Interface contacts:
Residue P139 in chain B is in contact with residue I15 in chain A (closest heavy-atom distance 3.6 Å).
Residue W63 in chain B interacts with residue S24 in chain A (closest heavy-atom distance 3.1 Å).
Residue Q67 in chain B interacts with residue S24 in chain A (closest heavy-atom distance 2.9 Å).
Residue A178 in chain B interacts with residue L14 in chain A (closest heavy-atom distance 4.0 Å).
Residue P139 in chain B contacts residue L14 in chain A (closest heavy-atom distance 4.0 Å).
Residue L141 in chain B contacts residue L14 in chain A (closest heavy-atom distance 3.7 Å).
Residue V74 in chain B contacts residue L14 in chain A (closest heavy-atom distance 3.6 Å).
Residue Q66 in chain B interacts with residue S24 in chain A (closest heavy-atom distance 4.3 Å).
Residue Y177 in chain B is in contact with residue L14 in chain A (closest heavy-atom distance 4.2 Å).
Residue Y57 in chain B contacts residue F25 in chain A (closest heavy-atom distance 4.5 Å).
Residue V78 in chain B is in contact with residue L14 in chain A (closest heavy-atom distance 4.5 Å).
Residue V74 in chain B interacts with residue A17 in chain A (closest heavy-atom distance 4.5 Å).
Residue Y177 in chain B interacts with residue A17 in chain A (closest heavy-atom distance 4.2 Å).
Residue G173 in chain B interacts with residue Y18 in chain A (closest heavy-atom distance 3.3 Å).
Residue P218 in chain B interacts with residue V22 in chain A (closest heavy-atom distance 3.6 Å).
Residue L141 in chain B interacts with residue A13 in chain A (closest heavy-atom distance 3.8 Å).
Residue L140 in chain B interacts with residue D11 in chain A (closest heavy-atom distance 2.9 Å).
Residue L140 in chain B is in contact with residue I15 in chain A (closest heavy-atom distance 4.7 Å).
Residue W63 in chain B interacts with residue K26 in chain A (closest heavy-atom distance 4.8 Å).
Residue Q70 in chain B interacts with residue K20 in chain A (closest heavy-atom distance 4.2 Å).
Residue Y177 in chain B interacts with residue A21 in chain A (closest heavy-atom distance 4.8 Å).
Residue C182 in chain B contacts residue L14 in chain A (closest heavy-atom distance 5.0 Å).
Residue A181 in chain B is in contact with residue L14 in chain A (closest heavy-atom distance 4.2 Å).
Residue P218 in chain B contacts residue F25 in chain A (closest heavy-atom distance 3.6 Å).
Residue L222 in chain B interacts with residue V22 in chain A (closest heavy-atom distance 4.5 Å).
Residue S58 in chain B interacts with residue H27 in chain A (closest heavy-atom distance 4.7 Å).
Residue L222 in chain B is in contact with residue A21 in chain A (closest heavy-atom distance 4.0 Å).
Residue S142 in chain B is in contact with residue D11 in chain A (closest heavy-atom distance 2.5 Å).
Residue K212 in chain B interacts with residue H27 in chain A (closest heavy-atom distance 5.0 Å).
Residue T60 in chain B contacts residue H27 in chain A (closest heavy-atom distance 3.1 Å).
Residue L141 in chain B interacts with residue D10 in chain A (closest heavy-atom distance 3.8 Å).
Residue Y177 in chain B is in contact with residue Y18 in chain A (closest heavy-atom distance 3.6 Å).
Residue V144 in chain B is in contact with residue L14 in chain A (closest heavy-atom distance 4.2 Å).
Residue R174 in chain B is in contact with residue I15 in chain A (closest heavy-atom distance 3.7 Å).
Residue P59 in chain B is in contact with residue F25 in chain A (closest heavy-atom distance 3.7 Å).
Residue W63 in chain B contacts residue A21 in chain A (closest heavy-atom distance 4.4 Å).
Residue A219 in chain B contacts residue V22 in chain A (closest heavy-atom distance 4.4 Å).
Residue P59 in chain B contacts residue H27 in chain A (closest heavy-atom distance 4.2 Å).
Residue W63 in chain B contacts residue F25 in chain A (closest heavy-atom distance 3.6 Å).
Residue L222 in chain B interacts with residue Y18 in chain A (closest heavy-atom distance 4.4 Å).
Residue P138 in chain B interacts with residue I15 in chain A (closest heavy-atom distance 3.0 Å).
Residue L141 in chain B interacts with residue T12 in chain A (closest heavy-atom distance 5.0 Å).
Residue R174 in chain B is in contact with residue D19 in chain A (closest heavy-atom distance 2.4 Å).
Residue R174 in chain B interacts with residue Y18 in chain A (closest heavy-atom distance 3.3 Å).
Residue W85 in chain B contacts residue D11 in chain A (closest heavy-atom distance 3.5 Å).
Residue W63 in chain B contacts residue H27 in chain A (closest heavy-atom distance 4.0 Å).
Residue A219 in chain B is in contact with residue Y18 in chain A (closest heavy-atom distance 3.6 Å).
Residue N221 in chain B contacts residue F25 in chain A (closest heavy-atom distance 3.7 Å).
Residue P170 in chain B contacts residue Y18 in chain A (closest heavy-atom distance 3.9 Å).
Residue V217 in chain B interacts with residue F25 in chain A (closest heavy-atom distance 4.2 Å).
Residue F168 in chain B contacts residue Y18 in chain A (closest heavy-atom distance 4.2 Å).
Residue Q67 in chain B is in contact with residue A21 in chain A (closest heavy-atom distance 3.6 Å).
Residue L140 in chain B contacts residue T12 in chain A (closest heavy-atom distance 3.2 Å).
Residue L141 in chain B contacts residue D11 in chain A (closest heavy-atom distance 3.4 Å).
Residue W85 in chain B interacts with residue D10 in chain A (closest heavy-atom distance 4.2 Å).

Sequence of chain B:
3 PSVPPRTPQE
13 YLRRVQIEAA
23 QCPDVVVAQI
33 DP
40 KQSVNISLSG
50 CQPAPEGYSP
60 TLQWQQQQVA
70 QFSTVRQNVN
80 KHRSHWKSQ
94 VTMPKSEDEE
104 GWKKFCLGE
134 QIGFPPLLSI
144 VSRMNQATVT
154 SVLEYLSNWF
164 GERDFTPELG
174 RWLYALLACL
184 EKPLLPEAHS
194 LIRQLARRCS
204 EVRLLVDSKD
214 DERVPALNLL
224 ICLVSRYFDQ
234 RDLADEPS

This data describes a binding interaction between two proteins.

Sequence of chain A:
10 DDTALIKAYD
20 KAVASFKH